Sequence of protein 1:
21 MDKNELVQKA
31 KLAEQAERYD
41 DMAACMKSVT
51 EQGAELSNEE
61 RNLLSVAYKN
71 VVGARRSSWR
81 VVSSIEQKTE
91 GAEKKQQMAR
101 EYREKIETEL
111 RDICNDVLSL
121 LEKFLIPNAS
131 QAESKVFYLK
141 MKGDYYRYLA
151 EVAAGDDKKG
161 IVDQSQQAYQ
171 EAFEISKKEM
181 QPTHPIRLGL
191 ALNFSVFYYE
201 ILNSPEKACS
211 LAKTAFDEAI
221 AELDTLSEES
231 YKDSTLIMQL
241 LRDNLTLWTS

This data describes a binding interaction between two proteins.

Contacts between the two chains:
Residue V66 in protein 1 interacts with residue D9 in protein 2 (closest heavy-atom distance 3.5 Å).
Residue G189 in protein 1 interacts with residue L7 in protein 2 (closest heavy-atom distance 4.0 Å).
Residue L236 in protein 1 contacts residue L10 in protein 2 (closest heavy-atom distance 3.6 Å).
Residue V196 in protein 1 is in contact with residue G5 in protein 2 (closest heavy-atom distance 3.5 Å).
Residue L240 in protein 1 interacts with residue P8 in protein 2 (closest heavy-atom distance 3.6 Å).
Residue E34 in protein 1 is in contact with residue D9 in protein 2 (closest heavy-atom distance 4.8 Å).
Residue L192 in protein 1 contacts residue G5 in protein 2 (closest heavy-atom distance 3.6 Å).
Residue L192 in protein 1 is in contact with residue P8 in protein 2 (closest heavy-atom distance 4.8 Å).
Residue K69 in protein 1 is in contact with residue L7 in protein 2 (closest heavy-atom distance 3.3 Å).
Residue N193 in protein 1 is in contact with residue L7 in protein 2 (closest heavy-atom distance 2.6 Å).
Residue I237 in protein 1 is in contact with residue L7 in protein 2 (closest heavy-atom distance 3.7 Å).
Residue N244 in protein 1 contacts residue G5 in protein 2 (closest heavy-atom distance 2.8 Å).
Residue K140 in protein 1 is in contact with residue L7 in protein 2 (closest heavy-atom distance 4.0 Å).
Residue K69 in protein 1 interacts with residue D9 in protein 2 (closest heavy-atom distance 3.5 Å).
Residue D233 in protein 1 interacts with residue L10 in protein 2 (closest heavy-atom distance 3.8 Å).
Residue N62 in protein 1 interacts with residue T11 in protein 2 (closest heavy-atom distance 4.2 Å).
Residue K69 in protein 1 interacts with residue P8 in protein 2 (closest heavy-atom distance 3.8 Å).
Residue V66 in protein 1 is in contact with residue T11 in protein 2 (closest heavy-atom distance 3.7 Å).
Residue I237 in protein 1 contacts residue L10 in protein 2 (closest heavy-atom distance 4.1 Å).
Residue L192 in protein 1 contacts residue L7 in protein 2 (closest heavy-atom distance 3.4 Å).

Sequence of protein 2:
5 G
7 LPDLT